Sequence of protein 1:
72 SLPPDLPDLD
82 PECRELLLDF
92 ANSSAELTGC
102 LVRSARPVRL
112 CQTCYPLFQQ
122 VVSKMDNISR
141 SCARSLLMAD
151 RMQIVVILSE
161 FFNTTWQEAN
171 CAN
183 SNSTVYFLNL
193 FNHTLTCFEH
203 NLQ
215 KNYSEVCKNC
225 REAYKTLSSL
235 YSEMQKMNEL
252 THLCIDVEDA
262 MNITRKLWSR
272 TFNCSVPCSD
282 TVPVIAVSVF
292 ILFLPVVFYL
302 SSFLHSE

This data describes a binding interaction between two proteins.

Contacts between the two chains:
Residue T426 in protein 2 is in contact with residue V288 in protein 1 (closest heavy-atom distance 4.9 Å).
Residue V423 in protein 2 contacts residue L293 in protein 1 (closest heavy-atom distance 4.7 Å).
Residue F166 in protein 2 is in contact with residue D281 in protein 1 (closest heavy-atom distance 4.8 Å).
Residue V427 in protein 2 interacts with residue L293 in protein 1 (closest heavy-atom distance 4.2 Å).
Residue A180 in protein 2 is in contact with residue I292 in protein 1 (closest heavy-atom distance 4.6 Å).
Residue S173 in protein 2 is in contact with residue P284 in protein 1 (closest heavy-atom distance 3.2 Å).
Residue I407 in protein 2 contacts residue S303 in protein 1 (closest heavy-atom distance 4.2 Å).
Residue L172 in protein 2 interacts with residue D281 in protein 1 (closest heavy-atom distance 3.0 Å).
Residue L172 in protein 2 contacts residue V285 in protein 1 (closest heavy-atom distance 4.2 Å).
Residue Y433 in protein 2 interacts with residue C279 in protein 1 (closest heavy-atom distance 4.2 Å).
Residue E416 in protein 2 is in contact with residue Y300 in protein 1 (closest heavy-atom distance 2.4 Å).
Residue A455 in protein 2 contacts residue S270 in protein 1 (closest heavy-atom distance 4.1 Å).
Residue Y406 in protein 2 interacts with residue F304 in protein 1 (closest heavy-atom distance 3.2 Å).
Residue Y406 in protein 2 is in contact with residue S303 in protein 1 (closest heavy-atom distance 3.9 Å).
Residue L176 in protein 2 contacts residue S289 in protein 1 (closest heavy-atom distance 4.5 Å).
Residue T426 in protein 2 interacts with residue L293 in protein 1 (closest heavy-atom distance 3.7 Å).
Residue D456 in protein 2 interacts with residue W269 in protein 1 (closest heavy-atom distance 4.0 Å).
Residue V423 in protein 2 is in contact with residue P296 in protein 1 (closest heavy-atom distance 3.7 Å).
Residue D456 in protein 2 contacts residue R266 in protein 1 (closest heavy-atom distance 3.8 Å).
Residue S173 in protein 2 contacts residue V285 in protein 1 (closest heavy-atom distance 3.4 Å).
Residue L412 in protein 2 is in contact with residue F299 in protein 1 (closest heavy-atom distance 3.7 Å).
Residue Y433 in protein 2 interacts with residue V285 in protein 1 (closest heavy-atom distance 3.6 Å).
Residue L419 in protein 2 interacts with residue F299 in protein 1 (closest heavy-atom distance 3.9 Å).
Residue R403 in protein 2 interacts with residue Y300 in protein 1 (closest heavy-atom distance 3.9 Å).
Residue F402 in protein 2 interacts with residue Y300 in protein 1 (closest heavy-atom distance 3.8 Å).
Residue L177 in protein 2 contacts residue I292 in protein 1 (closest heavy-atom distance 4.4 Å).
Residue T426 in protein 2 contacts residue S289 in protein 1 (closest heavy-atom distance 3.7 Å).
Residue F453 in protein 2 is in contact with residue C279 in protein 1 (closest heavy-atom distance 3.5 Å).
Residue Y406 in protein 2 interacts with residue S307 in protein 1 (closest heavy-atom distance 4.3 Å).
Residue A422 in protein 2 is in contact with residue I292 in protein 1 (closest heavy-atom distance 4.0 Å).
Residue L419 in protein 2 contacts residue P296 in protein 1 (closest heavy-atom distance 4.8 Å).
Residue V430 in protein 2 contacts residue V285 in protein 1 (closest heavy-atom distance 4.8 Å).
Residue L412 in protein 2 interacts with residue S303 in protein 1 (closest heavy-atom distance 4.2 Å).
Residue I407 in protein 2 interacts with residue Y300 in protein 1 (closest heavy-atom distance 4.0 Å).
Residue G457 in protein 2 interacts with residue R266 in protein 1 (closest heavy-atom distance 3.5 Å).
Residue F402 in protein 2 contacts residue F304 in protein 1 (closest heavy-atom distance 4.0 Å).
Residue I415 in protein 2 contacts residue F299 in protein 1 (closest heavy-atom distance 3.9 Å).
Residue G171 in protein 2 is in contact with residue D281 in protein 1 (closest heavy-atom distance 3.4 Å).
Residue K169 in protein 2 is in contact with residue S280 in protein 1 (closest heavy-atom distance 4.9 Å).
Residue F453 in protein 2 is in contact with residue D281 in protein 1 (closest heavy-atom distance 4.3 Å).
Residue L419 in protein 2 is in contact with residue L295 in protein 1 (closest heavy-atom distance 3.9 Å).
Residue L176 in protein 2 interacts with residue I292 in protein 1 (closest heavy-atom distance 5.0 Å).
Residue E416 in protein 2 is in contact with residue F299 in protein 1 (closest heavy-atom distance 3.5 Å).
Residue G170 in protein 2 is in contact with residue D281 in protein 1 (closest heavy-atom distance 3.7 Å).
Residue S173 in protein 2 contacts residue V288 in protein 1 (closest heavy-atom distance 4.0 Å).
Residue F429 in protein 2 contacts residue V285 in protein 1 (closest heavy-atom distance 4.5 Å).
Residue V430 in protein 2 contacts residue S289 in protein 1 (closest heavy-atom distance 3.6 Å).
Residue L177 in protein 2 contacts residue V288 in protein 1 (closest heavy-atom distance 3.9 Å).
Residue T426 in protein 2 interacts with residue I292 in protein 1 (closest heavy-atom distance 3.3 Å).
Residue Y433 in protein 2 contacts residue D281 in protein 1 (closest heavy-atom distance 2.4 Å).
Residue W503 in protein 2 is in contact with residue P296 in protein 1 (closest heavy-atom distance 4.3 Å).
Residue Y433 in protein 2 interacts with residue T282 in protein 1 (closest heavy-atom distance 4.0 Å).
Residue D456 in protein 2 is in contact with residue Y228 in protein 1 (closest heavy-atom distance 3.0 Å).
Residue W503 in protein 2 interacts with residue Y300 in protein 1 (closest heavy-atom distance 3.1 Å).
Residue D456 in protein 2 is in contact with residue S270 in protein 1 (closest heavy-atom distance 4.6 Å).
Residue V423 in protein 2 is in contact with residue I292 in protein 1 (closest heavy-atom distance 4.1 Å).
Residue I407 in protein 2 contacts residue F299 in protein 1 (closest heavy-atom distance 4.9 Å).
Residue V420 in protein 2 contacts residue Y300 in protein 1 (closest heavy-atom distance 5.0 Å).
Residue L176 in protein 2 interacts with residue V288 in protein 1 (closest heavy-atom distance 3.7 Å).

Sequence of protein 2:
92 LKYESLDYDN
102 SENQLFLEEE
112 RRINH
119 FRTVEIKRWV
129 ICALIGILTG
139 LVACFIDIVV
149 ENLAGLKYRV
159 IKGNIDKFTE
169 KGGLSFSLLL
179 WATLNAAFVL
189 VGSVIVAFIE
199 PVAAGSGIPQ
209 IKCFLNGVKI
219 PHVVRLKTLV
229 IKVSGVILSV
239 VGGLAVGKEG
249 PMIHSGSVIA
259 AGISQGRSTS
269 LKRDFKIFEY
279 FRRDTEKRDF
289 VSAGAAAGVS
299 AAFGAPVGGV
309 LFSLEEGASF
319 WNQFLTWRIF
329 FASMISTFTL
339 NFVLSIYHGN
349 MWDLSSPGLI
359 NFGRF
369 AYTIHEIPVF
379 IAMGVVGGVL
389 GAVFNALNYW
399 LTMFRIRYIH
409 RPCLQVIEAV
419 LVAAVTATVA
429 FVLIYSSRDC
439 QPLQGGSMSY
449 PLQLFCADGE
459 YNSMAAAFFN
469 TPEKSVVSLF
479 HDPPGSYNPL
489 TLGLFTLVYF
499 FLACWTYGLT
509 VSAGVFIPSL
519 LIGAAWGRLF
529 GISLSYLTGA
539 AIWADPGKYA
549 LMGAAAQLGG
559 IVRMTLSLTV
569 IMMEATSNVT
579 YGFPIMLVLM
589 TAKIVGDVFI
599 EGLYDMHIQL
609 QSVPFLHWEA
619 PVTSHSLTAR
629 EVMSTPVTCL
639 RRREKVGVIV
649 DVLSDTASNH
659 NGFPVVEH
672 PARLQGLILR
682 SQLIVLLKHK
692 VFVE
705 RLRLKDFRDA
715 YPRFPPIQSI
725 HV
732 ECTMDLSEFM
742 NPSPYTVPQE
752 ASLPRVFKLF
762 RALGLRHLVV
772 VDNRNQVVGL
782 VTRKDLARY